The following describes two proteins that form a bound complex.

Contacts between the two chains:
Residue R16 in the first protein is in contact with residue F63 in the second protein (closest heavy-atom distance 3.3 Å).
Residue A62 in the first protein is in contact with residue V12 in the second protein (closest heavy-atom distance 3.6 Å).
Residue R262 in the first protein contacts residue R42 in the second protein (closest heavy-atom distance 3.6 Å).
Residue A15 in the first protein is in contact with residue S30 in the second protein (closest heavy-atom distance 3.3 Å).
Residue R176 in the first protein contacts residue N39 in the second protein (closest heavy-atom distance 3.1 Å).
Residue E166 in the first protein is in contact with residue R124 in the second protein (closest heavy-atom distance 3.2 Å).
Residue F63 in the first protein is in contact with residue R16 in the second protein (closest heavy-atom distance 3.5 Å).
Residue R102 in the first protein is in contact with residue R176 in the second protein (closest heavy-atom distance 3.2 Å).
Residue S21 in the first protein is in contact with residue L29 in the second protein (closest heavy-atom distance 3.5 Å).
Residue F20 in the first protein contacts residue V26 in the second protein (closest heavy-atom distance 3.2 Å).
Residue S121 in the first protein is in contact with residue Y162 in the second protein (closest heavy-atom distance 3.6 Å).
Residue L24 in the first protein interacts with residue I22 in the second protein (closest heavy-atom distance 2.8 Å).
Residue Y113 in the first protein contacts residue L106 in the second protein (closest heavy-atom distance 3.6 Å).
Residue W266 in the first protein contacts residue E46 in the second protein (closest heavy-atom distance 3.4 Å).
Residue K186 in the first protein interacts with residue T91 in the second protein (closest heavy-atom distance 2.9 Å).
Residue H58 in the first protein interacts with residue V8 in the second protein (closest heavy-atom distance 3.4 Å).
Residue R262 in the first protein contacts residue G40 in the second protein (closest heavy-atom distance 3.6 Å).
Residue R102 in the first protein contacts residue D179 in the second protein (closest heavy-atom distance 2.8 Å).
Residue S163 in the first protein interacts with residue I131 in the second protein (closest heavy-atom distance 3.5 Å).
Residue S30 in the first protein is in contact with residue A15 in the second protein (closest heavy-atom distance 3.4 Å).
Residue A62 in the first protein interacts with residue R16 in the second protein (closest heavy-atom distance 3.4 Å).
Residue F20 in the first protein is in contact with residue L29 in the second protein (closest heavy-atom distance 3.6 Å).
Residue Y162 in the first protein interacts with residue S121 in the second protein (closest heavy-atom distance 3.5 Å).
Residue L177 in the first protein contacts residue P105 in the second protein (closest heavy-atom distance 3.5 Å).
Residue N88 in the first protein interacts with residue E180 in the second protein (closest heavy-atom distance 3.2 Å).
Residue L106 in the first protein contacts residue Y113 in the second protein (closest heavy-atom distance 3.6 Å).
Residue H153 in the first protein is in contact with residue L123 in the second protein (closest heavy-atom distance 3.6 Å).
Residue W266 in the first protein interacts with residue R102 in the second protein (closest heavy-atom distance 3.4 Å).
Residue I22 in the first protein is in contact with residue L24 in the second protein (closest heavy-atom distance 2.6 Å).
Residue I131 in the first protein interacts with residue I131 in the second protein (closest heavy-atom distance 3.6 Å).
Residue Q183 in the first protein interacts with residue R89 in the second protein (closest heavy-atom distance 2.4 Å).
Residue R176 in the first protein is in contact with residue R102 in the second protein (closest heavy-atom distance 3.3 Å).
Residue N88 in the first protein interacts with residue Q183 in the second protein (closest heavy-atom distance 3.5 Å).
Residue Y114 in the first protein contacts residue W14 in the second protein (closest heavy-atom distance 3.1 Å).
Residue R42 in the first protein is in contact with residue R262 in the second protein (closest heavy-atom distance 3.4 Å).
Residue G40 in the first protein is in contact with residue K259 in the second protein (closest heavy-atom distance 3.6 Å).
Residue Y113 in the first protein contacts residue R85 in the second protein (closest heavy-atom distance 3.3 Å).
Residue I22 in the first protein is in contact with residue S23 in the second protein (closest heavy-atom distance 3.6 Å).
Residue I110 in the first protein interacts with residue I110 in the second protein (closest heavy-atom distance 3.6 Å).
Residue V26 in the first protein contacts residue F20 in the second protein (closest heavy-atom distance 3.2 Å).
Residue E46 in the first protein interacts with residue R262 in the second protein (closest heavy-atom distance 3.2 Å).
Residue S21 in the first protein interacts with residue L24 in the second protein (closest heavy-atom distance 3.2 Å).
Residue T37 in the first protein interacts with residue L11 in the second protein (closest heavy-atom distance 3.2 Å).
Residue F63 in the first protein interacts with residue V12 in the second protein (closest heavy-atom distance 3.4 Å).
Residue V26 in the first protein interacts with residue D19 in the second protein (closest heavy-atom distance 3.4 Å).
Residue E64 in the first protein interacts with residue R16 in the second protein (closest heavy-atom distance 3.6 Å).
Residue Q183 in the first protein contacts residue F90 in the second protein (closest heavy-atom distance 3.3 Å).
Residue R102 in the first protein contacts residue W266 in the second protein (closest heavy-atom distance 3.2 Å).
Residue D169 in the first protein is in contact with residue R116 in the second protein (closest heavy-atom distance 3.2 Å).
Residue R116 in the first protein contacts residue D169 in the second protein (closest heavy-atom distance 3.3 Å).
Residue L103 in the first protein contacts residue R176 in the second protein (closest heavy-atom distance 2.8 Å).
Residue D179 in the first protein contacts residue R102 in the second protein (closest heavy-atom distance 2.7 Å).
Residue A15 in the first protein contacts residue V26 in the second protein (closest heavy-atom distance 3.6 Å).
Residue W14 in the first protein contacts residue Y114 in the second protein (closest heavy-atom distance 3.6 Å).
Residue L29 in the first protein contacts residue F20 in the second protein (closest heavy-atom distance 3.5 Å).
Residue N39 in the first protein is in contact with residue R262 in the second protein (closest heavy-atom distance 3.2 Å).
Residue Y162 in the first protein contacts residue R124 in the second protein (closest heavy-atom distance 3.5 Å).
Residue L24 in the first protein interacts with residue S21 in the second protein (closest heavy-atom distance 3.3 Å).
Residue R176 in the first protein is in contact with residue L103 in the second protein (closest heavy-atom distance 2.6 Å).
Residue Y114 in the first protein contacts residue F20 in the second protein (closest heavy-atom distance 3.6 Å).

Sequence of the second protein:
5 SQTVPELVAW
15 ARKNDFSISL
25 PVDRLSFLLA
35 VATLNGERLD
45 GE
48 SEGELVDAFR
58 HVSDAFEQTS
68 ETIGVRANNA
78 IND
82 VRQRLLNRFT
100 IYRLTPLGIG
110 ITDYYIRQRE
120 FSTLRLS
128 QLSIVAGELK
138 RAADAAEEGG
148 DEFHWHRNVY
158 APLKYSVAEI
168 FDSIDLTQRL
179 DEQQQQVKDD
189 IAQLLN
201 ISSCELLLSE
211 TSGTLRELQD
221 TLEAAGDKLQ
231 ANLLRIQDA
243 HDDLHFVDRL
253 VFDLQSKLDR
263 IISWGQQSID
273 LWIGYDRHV

Sequence of the first protein:
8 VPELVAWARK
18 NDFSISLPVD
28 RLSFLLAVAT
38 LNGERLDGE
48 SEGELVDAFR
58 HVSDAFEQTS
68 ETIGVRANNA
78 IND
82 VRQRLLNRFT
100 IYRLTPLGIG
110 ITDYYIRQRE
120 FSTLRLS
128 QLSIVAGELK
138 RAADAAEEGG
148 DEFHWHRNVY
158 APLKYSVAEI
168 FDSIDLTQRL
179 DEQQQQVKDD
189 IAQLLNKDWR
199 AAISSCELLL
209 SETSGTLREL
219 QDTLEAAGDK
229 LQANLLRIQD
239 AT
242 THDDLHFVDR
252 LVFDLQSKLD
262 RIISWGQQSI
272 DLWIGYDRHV